Sequence of protein 2:
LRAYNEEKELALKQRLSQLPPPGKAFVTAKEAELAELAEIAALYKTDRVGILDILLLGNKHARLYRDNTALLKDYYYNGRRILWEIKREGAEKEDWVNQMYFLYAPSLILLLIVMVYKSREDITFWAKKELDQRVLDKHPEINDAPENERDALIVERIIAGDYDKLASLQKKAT

This data describes a binding interaction between two proteins.

Sequence of protein 1:
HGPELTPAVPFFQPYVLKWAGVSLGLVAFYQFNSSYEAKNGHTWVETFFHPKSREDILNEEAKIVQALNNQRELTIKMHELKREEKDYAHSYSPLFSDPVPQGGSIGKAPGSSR

Residue-level contacts at the interface:
Residue Y185 in protein 2 interacts with residue T48 in protein 1 (closest heavy-atom distance 4.4 Å).
Residue I181 in protein 2 contacts residue F34 in protein 1 (closest heavy-atom distance 3.3 Å).
Residue Y185 in protein 2 contacts residue V50 in protein 1 (closest heavy-atom distance 3.5 Å).
Residue V182 in protein 2 is in contact with residue F54 in protein 1 (closest heavy-atom distance 4.0 Å).
Residue K186 in protein 2 is in contact with residue F54 in protein 1 (closest heavy-atom distance 3.6 Å).
Residue I181 in protein 2 interacts with residue L31 in protein 1 (closest heavy-atom distance 4.1 Å).
Residue I177 in protein 2 interacts with residue L31 in protein 1 (closest heavy-atom distance 3.9 Å).
Residue R188 in protein 2 interacts with residue Y35 in protein 1 (closest heavy-atom distance 3.3 Å).
Residue K186 in protein 2 contacts residue P56 in protein 1 (closest heavy-atom distance 4.9 Å).
Residue Y185 in protein 2 is in contact with residue F54 in protein 1 (closest heavy-atom distance 3.6 Å).
Residue Y185 in protein 2 is in contact with residue F34 in protein 1 (closest heavy-atom distance 3.6 Å).
Residue Y185 in protein 2 contacts residue Y35 in protein 1 (closest heavy-atom distance 3.3 Å).
Residue L180 in protein 2 interacts with residue L31 in protein 1 (closest heavy-atom distance 4.8 Å).
Residue I177 in protein 2 contacts residue V27 in protein 1 (closest heavy-atom distance 3.9 Å).
Residue Y169 in protein 2 contacts residue K23 in protein 1 (closest heavy-atom distance 4.8 Å).
Residue Y185 in protein 2 is in contact with residue N38 in protein 1 (closest heavy-atom distance 2.9 Å).
Residue I181 in protein 2 interacts with residue V50 in protein 1 (closest heavy-atom distance 4.7 Å).